Sequence of chain A:
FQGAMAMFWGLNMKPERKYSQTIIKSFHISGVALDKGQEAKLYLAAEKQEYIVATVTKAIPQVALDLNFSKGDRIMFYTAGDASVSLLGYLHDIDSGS

These two protein chains interact to form a complex.

Sequence of chain B:
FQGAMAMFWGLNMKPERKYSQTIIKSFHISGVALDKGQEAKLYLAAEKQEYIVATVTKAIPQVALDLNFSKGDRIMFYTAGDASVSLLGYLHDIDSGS

Interface contacts:
Residue S70 in chain A interacts with residue A4 in chain B (closest heavy-atom distance 4.6 Å).
Residue V53 in chain A interacts with residue L88 in chain B (closest heavy-atom distance 3.3 Å).
Residue Y51 in chain A contacts residue L88 in chain B (closest heavy-atom distance 3.5 Å).
Residue Y51 in chain A contacts residue S86 in chain B (closest heavy-atom distance 3.1 Å).
Residue Y51 in chain A is in contact with residue L87 in chain B (closest heavy-atom distance 4.0 Å).
Residue N68 in chain A interacts with residue G89 in chain B (closest heavy-atom distance 4.5 Å).
Residue K41 in chain A contacts residue D35 in chain B (closest heavy-atom distance 2.7 Å).
Residue E47 in chain A interacts with residue W9 in chain B (closest heavy-atom distance 4.3 Å).
Residue N68 in chain A interacts with residue F8 in chain B (closest heavy-atom distance 3.6 Å).
Residue D66 in chain A contacts residue S30 in chain B (closest heavy-atom distance 2.6 Å).
Residue N68 in chain A contacts residue M7 in chain B (closest heavy-atom distance 4.1 Å).
Residue L44 in chain A interacts with residue L88 in chain B (closest heavy-atom distance 3.8 Å).
Residue S70 in chain A interacts with residue F8 in chain B (closest heavy-atom distance 3.6 Å).
Residue E50 in chain A is in contact with residue S86 in chain B (closest heavy-atom distance 4.2 Å).
Residue D66 in chain A contacts residue H28 in chain B (closest heavy-atom distance 2.8 Å).
Residue Y51 in chain A contacts residue L11 in chain B (closest heavy-atom distance 3.6 Å).
Residue N68 in chain A interacts with residue A6 in chain B (closest heavy-atom distance 2.8 Å).
Residue L44 in chain A is in contact with residue F8 in chain B (closest heavy-atom distance 3.3 Å).
Residue S70 in chain A interacts with residue A6 in chain B (closest heavy-atom distance 3.9 Å).
Residue V63 in chain A is in contact with residue Q62 in chain B (closest heavy-atom distance 3.3 Å).
Residue H92 in chain A contacts residue G3 in chain B (closest heavy-atom distance 4.4 Å).
Residue N68 in chain A interacts with residue Y90 in chain B (closest heavy-atom distance 3.3 Å).
Residue S26 in chain A contacts residue A4 in chain B (closest heavy-atom distance 4.3 Å).
Residue K71 in chain A interacts with residue F1 in chain B (closest heavy-atom distance 2.8 Å).
Residue V53 in chain A contacts residue Q62 in chain B (closest heavy-atom distance 4.4 Å).
Residue D66 in chain A contacts residue Y90 in chain B (closest heavy-atom distance 2.7 Å).
Residue V56 in chain A interacts with residue Q62 in chain B (closest heavy-atom distance 4.8 Å).
Residue F69 in chain A is in contact with residue A6 in chain B (closest heavy-atom distance 4.4 Å).
Residue I94 in chain A contacts residue Q2 in chain B (closest heavy-atom distance 4.7 Å).
Residue I60 in chain A contacts residue Q62 in chain B (closest heavy-atom distance 3.7 Å).
Residue T55 in chain A contacts residue Q62 in chain B (closest heavy-atom distance 2.8 Å).
Residue T55 in chain A contacts residue L34 in chain B (closest heavy-atom distance 4.5 Å).
Residue I94 in chain A interacts with residue M5 in chain B (closest heavy-atom distance 3.8 Å).
Residue I94 in chain A interacts with residue G3 in chain B (closest heavy-atom distance 3.2 Å).
Residue A54 in chain A is in contact with residue Q62 in chain B (closest heavy-atom distance 3.3 Å).
Residue L67 in chain A is in contact with residue L88 in chain B (closest heavy-atom distance 3.2 Å).
Residue S70 in chain A contacts residue M7 in chain B (closest heavy-atom distance 3.4 Å).
Residue D95 in chain A interacts with residue Q2 in chain B (closest heavy-atom distance 2.7 Å).
Residue Y43 in chain A contacts residue D35 in chain B (closest heavy-atom distance 2.6 Å).
Residue A64 in chain A is in contact with residue A64 in chain B (closest heavy-atom distance 4.4 Å).
Residue K71 in chain A interacts with residue A4 in chain B (closest heavy-atom distance 4.1 Å).
Residue H92 in chain A contacts residue A4 in chain B (closest heavy-atom distance 3.1 Å).
Residue V53 in chain A contacts residue A33 in chain B (closest heavy-atom distance 4.7 Å).
Residue I52 in chain A is in contact with residue L34 in chain B (closest heavy-atom distance 4.4 Å).
Residue K41 in chain A contacts residue L34 in chain B (closest heavy-atom distance 4.7 Å).
Residue K71 in chain A is in contact with residue Q2 in chain B (closest heavy-atom distance 4.5 Å).
Residue I52 in chain A contacts residue A33 in chain B (closest heavy-atom distance 3.7 Å).
Residue I52 in chain A is in contact with residue S86 in chain B (closest heavy-atom distance 3.4 Å).
Residue Y51 in chain A contacts residue G10 in chain B (closest heavy-atom distance 3.4 Å).
Residue E47 in chain A contacts residue G10 in chain B (closest heavy-atom distance 3.7 Å).
Residue Q49 in chain A interacts with residue N12 in chain B (closest heavy-atom distance 3.4 Å).
Residue E47 in chain A interacts with residue F8 in chain B (closest heavy-atom distance 3.7 Å).
Residue I52 in chain A contacts residue D35 in chain B (closest heavy-atom distance 3.9 Å).
Residue E50 in chain A interacts with residue N12 in chain B (closest heavy-atom distance 2.9 Å).
Residue I60 in chain A is in contact with residue P61 in chain B (closest heavy-atom distance 4.0 Å).
Residue A46 in chain A is in contact with residue F8 in chain B (closest heavy-atom distance 3.4 Å).
Residue Y51 in chain A interacts with residue N12 in chain B (closest heavy-atom distance 3.0 Å).
Residue H92 in chain A contacts residue A6 in chain B (closest heavy-atom distance 4.0 Å).
Residue F69 in chain A interacts with residue F8 in chain B (closest heavy-atom distance 3.6 Å).
Residue Y51 in chain A is in contact with residue F8 in chain B (closest heavy-atom distance 3.5 Å).